Contacts between the two chains:
Residue K114 in the first protein is in contact with residue E61 in the second protein (closest heavy-atom distance 4.6 Å).
Residue K114 in the first protein interacts with residue R195 in the second protein (closest heavy-atom distance 4.4 Å).
Residue R128 in the first protein is in contact with residue K181 in the second protein (closest heavy-atom distance 4.6 Å).
Residue R116 in the first protein interacts with residue D174 in the second protein (closest heavy-atom distance 3.8 Å).
Residue G84 in the first protein interacts with residue L194 in the second protein (closest heavy-atom distance 4.9 Å).
Residue G84 in the first protein is in contact with residue T41 in the second protein (closest heavy-atom distance 4.9 Å).
Residue A83 in the first protein is in contact with residue R195 in the second protein (closest heavy-atom distance 4.9 Å).
Residue Y115 in the first protein is in contact with residue D174 in the second protein (closest heavy-atom distance 4.9 Å).
Residue Y115 in the first protein interacts with residue R195 in the second protein (closest heavy-atom distance 4.0 Å).
Residue A83 in the first protein interacts with residue T41 in the second protein (closest heavy-atom distance 3.5 Å).
Residue E131 in the first protein is in contact with residue K181 in the second protein (closest heavy-atom distance 2.9 Å).
Residue K114 in the first protein contacts residue K198 in the second protein (closest heavy-atom distance 4.2 Å).
Residue P86 in the first protein interacts with residue R195 in the second protein (closest heavy-atom distance 4.5 Å).
Residue G84 in the first protein is in contact with residue R195 in the second protein (closest heavy-atom distance 3.4 Å).

Sequence of the second protein:
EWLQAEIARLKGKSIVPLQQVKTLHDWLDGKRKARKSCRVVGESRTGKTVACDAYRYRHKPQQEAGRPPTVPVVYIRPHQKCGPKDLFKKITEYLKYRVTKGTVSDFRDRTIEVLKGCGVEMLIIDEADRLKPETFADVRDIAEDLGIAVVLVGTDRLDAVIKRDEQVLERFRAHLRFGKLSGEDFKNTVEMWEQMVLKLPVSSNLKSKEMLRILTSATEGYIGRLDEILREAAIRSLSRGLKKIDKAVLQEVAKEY

Sequence of the first protein:
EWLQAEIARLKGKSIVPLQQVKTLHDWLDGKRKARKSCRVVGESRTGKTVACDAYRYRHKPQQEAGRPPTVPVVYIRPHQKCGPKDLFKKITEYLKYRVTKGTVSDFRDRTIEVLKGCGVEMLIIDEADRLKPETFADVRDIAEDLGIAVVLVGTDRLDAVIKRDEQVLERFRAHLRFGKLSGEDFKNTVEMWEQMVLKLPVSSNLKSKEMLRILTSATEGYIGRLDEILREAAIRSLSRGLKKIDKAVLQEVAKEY

The following describes two proteins that form a bound complex.